The following describes two proteins that form a bound complex.

Sequence of the second protein:
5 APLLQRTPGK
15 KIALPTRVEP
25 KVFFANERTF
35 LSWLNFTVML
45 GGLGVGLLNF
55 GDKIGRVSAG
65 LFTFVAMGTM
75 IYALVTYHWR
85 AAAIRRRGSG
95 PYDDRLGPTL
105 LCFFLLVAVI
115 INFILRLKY

Sequence of the first protein:
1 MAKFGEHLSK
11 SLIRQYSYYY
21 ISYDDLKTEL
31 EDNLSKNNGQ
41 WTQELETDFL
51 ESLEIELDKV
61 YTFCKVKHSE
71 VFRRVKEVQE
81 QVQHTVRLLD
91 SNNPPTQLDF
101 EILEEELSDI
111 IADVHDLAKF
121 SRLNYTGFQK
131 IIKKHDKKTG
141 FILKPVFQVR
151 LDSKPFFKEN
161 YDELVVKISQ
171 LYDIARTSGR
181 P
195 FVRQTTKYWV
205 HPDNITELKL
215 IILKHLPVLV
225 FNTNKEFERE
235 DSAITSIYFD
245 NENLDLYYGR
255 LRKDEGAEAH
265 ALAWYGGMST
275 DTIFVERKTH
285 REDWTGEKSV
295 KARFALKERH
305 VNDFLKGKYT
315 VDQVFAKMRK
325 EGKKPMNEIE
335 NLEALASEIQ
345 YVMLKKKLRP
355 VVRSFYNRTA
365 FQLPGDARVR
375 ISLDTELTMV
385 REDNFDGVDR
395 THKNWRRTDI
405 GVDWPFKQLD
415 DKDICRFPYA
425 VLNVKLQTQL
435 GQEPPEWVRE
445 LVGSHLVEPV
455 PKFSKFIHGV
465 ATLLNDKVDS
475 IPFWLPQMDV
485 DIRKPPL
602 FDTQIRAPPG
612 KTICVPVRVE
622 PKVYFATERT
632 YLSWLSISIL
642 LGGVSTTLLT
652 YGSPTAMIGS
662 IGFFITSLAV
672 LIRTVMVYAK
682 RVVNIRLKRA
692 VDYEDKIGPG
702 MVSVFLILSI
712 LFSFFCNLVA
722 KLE

Interface contacts:
Residue T604 in the first protein contacts residue A5 in the second protein (closest heavy-atom distance 3.5 Å).
Residue L649 in the first protein contacts residue N53 in the second protein (closest heavy-atom distance 3.4 Å).
Residue D603 in the first protein is in contact with residue L8 in the second protein (closest heavy-atom distance 2.9 Å).
Residue P700 in the first protein interacts with residue F34 in the second protein (closest heavy-atom distance 3.5 Å).
Residue E452 in the first protein contacts residue K15 in the second protein (closest heavy-atom distance 3.2 Å).
Residue K488 in the first protein interacts with residue G13 in the second protein (closest heavy-atom distance 3.5 Å).
Residue I614 in the first protein is in contact with residue P6 in the second protein (closest heavy-atom distance 3.6 Å).
Residue F664 in the first protein interacts with residue V49 in the second protein (closest heavy-atom distance 3.5 Å).
Residue W635 in the first protein interacts with residue L38 in the second protein (closest heavy-atom distance 3.7 Å).
Residue Y694 in the first protein interacts with residue E31 in the second protein (closest heavy-atom distance 3.2 Å).
Residue I606 in the first protein contacts residue A5 in the second protein (closest heavy-atom distance 3.2 Å).
Residue Q481 in the first protein interacts with residue A17 in the second protein (closest heavy-atom distance 2.8 Å).
Residue F477 in the first protein interacts with residue A17 in the second protein (closest heavy-atom distance 3.6 Å).
Residue S634 in the first protein interacts with residue L35 in the second protein (closest heavy-atom distance 3.6 Å).
Residue R487 in the first protein interacts with residue K15 in the second protein (closest heavy-atom distance 3.5 Å).
Residue S704 in the first protein is in contact with residue M74 in the second protein (closest heavy-atom distance 3.2 Å).
Residue P453 in the first protein interacts with residue K14 in the second protein (closest heavy-atom distance 3.5 Å).
Residue K488 in the first protein is in contact with residue K15 in the second protein (closest heavy-atom distance 3.7 Å).
Residue E695 in the first protein contacts residue R89 in the second protein (closest heavy-atom distance 2.9 Å).
Residue G701 in the first protein is in contact with residue L78 in the second protein (closest heavy-atom distance 3.6 Å).
Residue V616 in the first protein interacts with residue P19 in the second protein (closest heavy-atom distance 3.7 Å).
Residue L641 in the first protein interacts with residue V42 in the second protein (closest heavy-atom distance 3.6 Å).
Residue P453 in the first protein is in contact with residue L18 in the second protein (closest heavy-atom distance 3.5 Å).
Residue I638 in the first protein interacts with residue N39 in the second protein (closest heavy-atom distance 3.3 Å).
Residue E695 in the first protein interacts with residue A85 in the second protein (closest heavy-atom distance 3.2 Å).
Residue V451 in the first protein contacts residue K14 in the second protein (closest heavy-atom distance 2.9 Å).
Residue D603 in the first protein interacts with residue R10 in the second protein (closest heavy-atom distance 3.3 Å).
Residue F477 in the first protein interacts with residue L18 in the second protein (closest heavy-atom distance 3.6 Å).
Residue N718 in the first protein interacts with residue L52 in the second protein (closest heavy-atom distance 3.3 Å).
Residue I711 in the first protein interacts with residue T67 in the second protein (closest heavy-atom distance 3.6 Å).
Residue T604 in the first protein is in contact with residue Q9 in the second protein (closest heavy-atom distance 3.3 Å).
Residue E452 in the first protein is in contact with residue K14 in the second protein (closest heavy-atom distance 3.6 Å).
Residue S448 in the first protein is in contact with residue K14 in the second protein (closest heavy-atom distance 3.4 Å).
Residue V484 in the first protein interacts with residue K15 in the second protein (closest heavy-atom distance 3.6 Å).
Residue F602 in the first protein is in contact with residue Q9 in the second protein (closest heavy-atom distance 3.1 Å).
Residue P455 in the first protein is in contact with residue L18 in the second protein (closest heavy-atom distance 3.6 Å).
Residue R619 in the first protein is in contact with residue R21 in the second protein (closest heavy-atom distance 3.5 Å).
Residue Y694 in the first protein is in contact with residue P24 in the second protein (closest heavy-atom distance 3.5 Å).
Residue T604 in the first protein is in contact with residue L8 in the second protein (closest heavy-atom distance 3.5 Å).
Residue T631 in the first protein contacts residue E31 in the second protein (closest heavy-atom distance 3.3 Å).
Residue R682 in the first protein contacts residue E31 in the second protein (closest heavy-atom distance 3.0 Å).
Residue W635 in the first protein interacts with residue L35 in the second protein (closest heavy-atom distance 3.5 Å).
Residue Y694 in the first protein contacts residue F27 in the second protein (closest heavy-atom distance 3.3 Å).
Residue N718 in the first protein contacts residue N53 in the second protein (closest heavy-atom distance 3.0 Å).
Residue K488 in the first protein is in contact with residue K14 in the second protein (closest heavy-atom distance 3.3 Å).
Residue S714 in the first protein contacts residue N53 in the second protein (closest heavy-atom distance 3.5 Å).
Residue I638 in the first protein is in contact with residue L35 in the second protein (closest heavy-atom distance 3.6 Å).
Residue D696 in the first protein contacts residue Y81 in the second protein (closest heavy-atom distance 2.4 Å).
Residue Q481 in the first protein is in contact with residue I16 in the second protein (closest heavy-atom distance 3.7 Å).
Residue F715 in the first protein contacts residue T67 in the second protein (closest heavy-atom distance 3.1 Å).
Residue A627 in the first protein interacts with residue F28 in the second protein (closest heavy-atom distance 3.5 Å).
Residue V624 in the first protein interacts with residue P24 in the second protein (closest heavy-atom distance 3.7 Å).
Residue E695 in the first protein is in contact with residue F27 in the second protein (closest heavy-atom distance 3.2 Å).
Residue L712 in the first protein is in contact with residue M71 in the second protein (closest heavy-atom distance 3.4 Å).
Residue E452 in the first protein interacts with residue I16 in the second protein (closest heavy-atom distance 3.1 Å).
Residue R682 in the first protein is in contact with residue F28 in the second protein (closest heavy-atom distance 3.7 Å).
Residue P700 in the first protein is in contact with residue Y81 in the second protein (closest heavy-atom distance 3.5 Å).
Residue F602 in the first protein is in contact with residue R10 in the second protein (closest heavy-atom distance 2.5 Å).
Residue L649 in the first protein is in contact with residue F54 in the second protein (closest heavy-atom distance 3.6 Å).
Residue I708 in the first protein contacts residue I75 in the second protein (closest heavy-atom distance 3.6 Å).